The following describes two proteins that form a bound complex.

Sequence of chain A:
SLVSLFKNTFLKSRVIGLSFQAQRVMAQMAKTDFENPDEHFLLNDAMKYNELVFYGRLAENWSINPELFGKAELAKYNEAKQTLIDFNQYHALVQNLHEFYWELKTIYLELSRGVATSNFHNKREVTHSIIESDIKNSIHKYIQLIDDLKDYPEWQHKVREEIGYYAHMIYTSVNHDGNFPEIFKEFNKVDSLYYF

Sequence of chain B:
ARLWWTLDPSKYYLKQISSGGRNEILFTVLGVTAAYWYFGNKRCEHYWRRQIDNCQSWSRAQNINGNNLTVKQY

Interface contacts:
Residue N45 in chain A interacts with residue Y13 in chain B (closest heavy-atom distance 3.2 Å).
Residue D46 in chain A interacts with residue Y13 in chain B (closest heavy-atom distance 3.6 Å).
Residue A47 in chain A interacts with residue K16 in chain B (closest heavy-atom distance 4.6 Å).
Residue L43 in chain A interacts with residue Y13 in chain B (closest heavy-atom distance 3.5 Å).
Residue A47 in chain A contacts residue Y13 in chain B (closest heavy-atom distance 3.6 Å).
Residue D46 in chain A is in contact with residue K16 in chain B (closest heavy-atom distance 2.6 Å).
Residue F42 in chain A is in contact with residue Y13 in chain B (closest heavy-atom distance 2.7 Å).
Residue L44 in chain A is in contact with residue Y13 in chain B (closest heavy-atom distance 3.8 Å).